Contacts between the two chains:
Residue L457 in protein 1 contacts residue F459 in protein 2 (closest heavy-atom distance 3.3 Å).
Residue F443 in protein 1 contacts residue L441 in protein 2 (closest heavy-atom distance 4.8 Å).
Residue R404 in protein 1 contacts residue T424 in protein 2 (closest heavy-atom distance 4.3 Å).
Residue V455 in protein 1 interacts with residue V455 in protein 2 (closest heavy-atom distance 4.1 Å).
Residue R439 in protein 1 interacts with residue K432 in protein 2 (closest heavy-atom distance 2.6 Å).
Residue E461 in protein 1 interacts with residue F459 in protein 2 (closest heavy-atom distance 2.9 Å).
Residue R405 in protein 1 interacts with residue V323 in protein 2 (closest heavy-atom distance 3.5 Å).
Residue W411 in protein 1 interacts with residue R417 in protein 2 (closest heavy-atom distance 3.3 Å).
Residue R404 in protein 1 is in contact with residue R417 in protein 2 (closest heavy-atom distance 3.2 Å).
Residue R440 in protein 1 contacts residue K433 in protein 2 (closest heavy-atom distance 4.3 Å).
Residue L403 in protein 1 is in contact with residue R417 in protein 2 (closest heavy-atom distance 4.0 Å).
Residue T451 in protein 1 is in contact with residue Y452 in protein 2 (closest heavy-atom distance 3.2 Å).
Residue F420 in protein 1 interacts with residue F420 in protein 2 (closest heavy-atom distance 3.6 Å).
Residue S408 in protein 1 interacts with residue I316 in protein 2 (closest heavy-atom distance 3.8 Å).
Residue E306 in protein 1 contacts residue E327 in protein 2 (closest heavy-atom distance 4.3 Å).
Residue S408 in protein 1 interacts with residue R417 in protein 2 (closest heavy-atom distance 4.1 Å).
Residue R440 in protein 1 interacts with residue F434 in protein 2 (closest heavy-atom distance 2.0 Å).
Residue Q458 in protein 1 interacts with residue F459 in protein 2 (closest heavy-atom distance 3.3 Å).
Residue R439 in protein 1 contacts residue K433 in protein 2 (closest heavy-atom distance 3.4 Å).
Residue L442 in protein 1 is in contact with residue F434 in protein 2 (closest heavy-atom distance 3.8 Å).
Residue Q458 in protein 1 interacts with residue V455 in protein 2 (closest heavy-atom distance 3.5 Å).
Residue L387 in protein 1 interacts with residue F434 in protein 2 (closest heavy-atom distance 3.6 Å).
Residue V406 in protein 1 is in contact with residue R417 in protein 2 (closest heavy-atom distance 2.8 Å).
Residue F443 in protein 1 contacts residue Y435 in protein 2 (closest heavy-atom distance 3.9 Å).
Residue R464 in protein 1 contacts residue F459 in protein 2 (closest heavy-atom distance 4.2 Å).
Residue W411 in protein 1 is in contact with residue V413 in protein 2 (closest heavy-atom distance 3.4 Å).
Residue I419 in protein 1 is in contact with residue F420 in protein 2 (closest heavy-atom distance 3.8 Å).
Residue R440 in protein 1 interacts with residue Y435 in protein 2 (closest heavy-atom distance 3.4 Å).
Residue R404 in protein 1 interacts with residue V323 in protein 2 (closest heavy-atom distance 4.0 Å).
Residue T423 in protein 1 interacts with residue T424 in protein 2 (closest heavy-atom distance 3.3 Å).
Residue R405 in protein 1 contacts residue E327 in protein 2 (closest heavy-atom distance 3.0 Å).
Residue G447 in protein 1 contacts residue Y452 in protein 2 (closest heavy-atom distance 3.5 Å).
Residue S408 in protein 1 is in contact with residue E414 in protein 2 (closest heavy-atom distance 2.5 Å).
Residue T423 in protein 1 interacts with residue F420 in protein 2 (closest heavy-atom distance 3.9 Å).
Residue E394 in protein 1 contacts residue K433 in protein 2 (closest heavy-atom distance 3.9 Å).
Residue R404 in protein 1 is in contact with residue R319 in protein 2 (closest heavy-atom distance 3.3 Å).
Residue G401 in protein 1 interacts with residue V323 in protein 2 (closest heavy-atom distance 4.9 Å).
Residue L454 in protein 1 contacts residue L456 in protein 2 (closest heavy-atom distance 3.6 Å).
Residue S408 in protein 1 is in contact with residue R319 in protein 2 (closest heavy-atom distance 3.9 Å).
Residue S407 in protein 1 contacts residue R319 in protein 2 (closest heavy-atom distance 4.9 Å).
Residue E416 in protein 1 interacts with residue E416 in protein 2 (closest heavy-atom distance 3.7 Å).
Residue L454 in protein 1 interacts with residue F459 in protein 2 (closest heavy-atom distance 3.4 Å).
Residue T424 in protein 1 is in contact with residue F420 in protein 2 (closest heavy-atom distance 4.7 Å).
Residue F443 in protein 1 is in contact with residue F434 in protein 2 (closest heavy-atom distance 3.2 Å).
Residue R405 in protein 1 is in contact with residue R417 in protein 2 (closest heavy-atom distance 4.5 Å).
Residue R405 in protein 1 interacts with residue R319 in protein 2 (closest heavy-atom distance 5.0 Å).
Residue R439 in protein 1 contacts residue F434 in protein 2 (closest heavy-atom distance 3.2 Å).
Residue V406 in protein 1 is in contact with residue R319 in protein 2 (closest heavy-atom distance 4.0 Å).
Residue L454 in protein 1 interacts with residue V455 in protein 2 (closest heavy-atom distance 3.7 Å).
Residue Q458 in protein 1 contacts residue Q458 in protein 2 (closest heavy-atom distance 2.5 Å).
Residue R404 in protein 1 interacts with residue Q421 in protein 2 (closest heavy-atom distance 3.7 Å).
Residue V450 in protein 1 is in contact with residue Y452 in protein 2 (closest heavy-atom distance 3.4 Å).
Residue S407 in protein 1 interacts with residue R417 in protein 2 (closest heavy-atom distance 3.7 Å).
Residue L454 in protein 1 contacts residue Y452 in protein 2 (closest heavy-atom distance 3.6 Å).
Residue R404 in protein 1 contacts residue Q425 in protein 2 (closest heavy-atom distance 3.5 Å).

Sequence of protein 1:
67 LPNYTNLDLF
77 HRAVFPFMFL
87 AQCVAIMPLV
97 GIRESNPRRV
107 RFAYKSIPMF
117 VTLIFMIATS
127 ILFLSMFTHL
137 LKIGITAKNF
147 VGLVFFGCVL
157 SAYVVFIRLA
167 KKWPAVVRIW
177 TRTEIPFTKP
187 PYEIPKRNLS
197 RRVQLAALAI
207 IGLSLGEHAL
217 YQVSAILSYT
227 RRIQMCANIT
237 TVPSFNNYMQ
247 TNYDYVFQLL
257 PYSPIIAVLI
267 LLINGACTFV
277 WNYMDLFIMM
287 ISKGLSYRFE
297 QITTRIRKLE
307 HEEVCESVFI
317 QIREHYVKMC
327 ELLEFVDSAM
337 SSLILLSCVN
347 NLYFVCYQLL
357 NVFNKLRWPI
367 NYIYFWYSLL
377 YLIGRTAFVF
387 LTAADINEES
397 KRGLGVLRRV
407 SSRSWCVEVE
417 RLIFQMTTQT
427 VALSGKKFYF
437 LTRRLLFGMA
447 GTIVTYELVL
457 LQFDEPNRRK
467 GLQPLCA

The following describes two proteins that form a bound complex.

Sequence of protein 2:
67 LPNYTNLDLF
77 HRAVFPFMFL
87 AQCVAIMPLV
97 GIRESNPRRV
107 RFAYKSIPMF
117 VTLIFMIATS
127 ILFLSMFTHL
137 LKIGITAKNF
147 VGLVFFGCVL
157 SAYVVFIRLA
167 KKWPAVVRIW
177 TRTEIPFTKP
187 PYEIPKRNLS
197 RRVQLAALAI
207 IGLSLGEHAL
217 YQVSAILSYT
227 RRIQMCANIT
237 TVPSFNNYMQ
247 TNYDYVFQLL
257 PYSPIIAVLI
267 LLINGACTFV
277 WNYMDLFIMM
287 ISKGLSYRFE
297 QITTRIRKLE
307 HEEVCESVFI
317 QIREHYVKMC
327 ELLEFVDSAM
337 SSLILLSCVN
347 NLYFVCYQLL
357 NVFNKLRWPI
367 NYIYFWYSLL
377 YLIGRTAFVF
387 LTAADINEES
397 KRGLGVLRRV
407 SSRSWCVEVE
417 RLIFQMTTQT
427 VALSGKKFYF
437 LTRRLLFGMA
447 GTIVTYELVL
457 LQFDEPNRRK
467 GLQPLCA